Sequence of protein 2:
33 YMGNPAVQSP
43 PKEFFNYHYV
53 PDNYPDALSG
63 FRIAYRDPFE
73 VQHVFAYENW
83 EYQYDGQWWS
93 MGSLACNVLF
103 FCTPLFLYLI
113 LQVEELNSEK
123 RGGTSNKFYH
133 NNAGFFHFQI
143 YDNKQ

Interface contacts:
Residue N145 in protein 2 is in contact with residue N139 in protein 1 (closest heavy-atom distance 4.4 Å).
Residue Y143 in protein 2 interacts with residue N139 in protein 1 (closest heavy-atom distance 5.0 Å).
Residue K146 in protein 2 contacts residue A136 in protein 1 (closest heavy-atom distance 3.9 Å).
Residue D144 in protein 2 is in contact with residue N139 in protein 1 (closest heavy-atom distance 4.0 Å).

This data describes a binding interaction between two proteins.

Sequence of protein 1:
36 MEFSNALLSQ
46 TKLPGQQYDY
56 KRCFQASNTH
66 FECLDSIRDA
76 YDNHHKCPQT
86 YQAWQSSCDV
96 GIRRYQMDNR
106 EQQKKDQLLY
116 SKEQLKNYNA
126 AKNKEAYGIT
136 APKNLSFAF